Interface contacts:
Residue Y49 in the second protein is in contact with residue Q27 in the first protein (closest heavy-atom distance 3.4 Å).
Residue Q146 in the second protein contacts residue D121 in the first protein (closest heavy-atom distance 3.0 Å).
Residue P120 in the second protein contacts residue G144 in the first protein (closest heavy-atom distance 3.3 Å).
Residue E122 in the second protein is in contact with residue Q146 in the first protein (closest heavy-atom distance 3.9 Å).
Residue R47 in the second protein interacts with residue E30 in the first protein (closest heavy-atom distance 3.6 Å).
Residue F51 in the second protein contacts residue R26 in the first protein (closest heavy-atom distance 3.8 Å).
Residue R26 in the second protein interacts with residue Y49 in the first protein (closest heavy-atom distance 3.2 Å).
Residue N140 in the second protein interacts with residue L142 in the first protein (closest heavy-atom distance 3.9 Å).
Residue T145 in the second protein interacts with residue P120 in the first protein (closest heavy-atom distance 2.8 Å).
Residue G144 in the second protein interacts with residue P120 in the first protein (closest heavy-atom distance 3.5 Å).
Residue A141 in the second protein is in contact with residue L142 in the first protein (closest heavy-atom distance 3.4 Å).
Residue E30 in the second protein interacts with residue R143 in the first protein (closest heavy-atom distance 3.1 Å).
Residue L138 in the second protein interacts with residue R143 in the first protein (closest heavy-atom distance 3.8 Å).
Residue F123 in the second protein is in contact with residue L142 in the first protein (closest heavy-atom distance 3.4 Å).
Residue R26 in the second protein interacts with residue V50 in the first protein (closest heavy-atom distance 3.9 Å).
Residue D121 in the second protein contacts residue G144 in the first protein (closest heavy-atom distance 3.2 Å).
Residue F119 in the second protein contacts residue A141 in the first protein (closest heavy-atom distance 3.5 Å).
Residue L142 in the second protein contacts residue F119 in the first protein (closest heavy-atom distance 3.5 Å).
Residue T95 in the second protein is in contact with residue Y116 in the first protein (closest heavy-atom distance 3.0 Å).
Residue G144 in the second protein interacts with residue D121 in the first protein (closest heavy-atom distance 3.2 Å).
Residue Y49 in the second protein contacts residue R26 in the first protein (closest heavy-atom distance 3.5 Å).
Residue R33 in the second protein interacts with residue R33 in the first protein (closest heavy-atom distance 3.4 Å).
Residue G48 in the second protein interacts with residue R34 in the first protein (closest heavy-atom distance 3.3 Å).
Residue R26 in the second protein contacts residue F51 in the first protein (closest heavy-atom distance 3.5 Å).
Residue F119 in the second protein is in contact with residue F119 in the first protein (closest heavy-atom distance 3.6 Å).
Residue G48 in the second protein interacts with residue E30 in the first protein (closest heavy-atom distance 3.8 Å).
Residue F119 in the second protein is in contact with residue L142 in the first protein (closest heavy-atom distance 3.5 Å).
Residue F98 in the second protein interacts with residue F119 in the first protein (closest heavy-atom distance 3.4 Å).
Residue L142 in the second protein contacts residue L138 in the first protein (closest heavy-atom distance 3.9 Å).
Residue N140 in the second protein interacts with residue N140 in the first protein (closest heavy-atom distance 3.2 Å).
Residue R143 in the second protein interacts with residue E30 in the first protein (closest heavy-atom distance 3.2 Å).
Residue Y49 in the second protein interacts with residue E30 in the first protein (closest heavy-atom distance 4.0 Å).
Residue E30 in the second protein is in contact with residue Y49 in the first protein (closest heavy-atom distance 3.7 Å).
Residue L142 in the second protein is in contact with residue W103 in the first protein (closest heavy-atom distance 3.7 Å).
Residue W103 in the second protein interacts with residue L142 in the first protein (closest heavy-atom distance 3.9 Å).
Residue A118 in the second protein is in contact with residue T95 in the first protein (closest heavy-atom distance 3.4 Å).
Residue D121 in the second protein interacts with residue Q146 in the first protein (closest heavy-atom distance 3.0 Å).
Residue Q27 in the second protein is in contact with residue Y49 in the first protein (closest heavy-atom distance 3.6 Å).
Residue E30 in the second protein is in contact with residue G48 in the first protein (closest heavy-atom distance 3.6 Å).
Residue L142 in the second protein interacts with residue A141 in the first protein (closest heavy-atom distance 3.5 Å).
Residue F119 in the second protein contacts residue F98 in the first protein (closest heavy-atom distance 3.4 Å).
Residue Y116 in the second protein interacts with residue T95 in the first protein (closest heavy-atom distance 3.7 Å).
Residue D29 in the second protein is in contact with residue R143 in the first protein (closest heavy-atom distance 3.8 Å).
Residue T139 in the second protein is in contact with residue L142 in the first protein (closest heavy-atom distance 3.8 Å).
Residue P120 in the second protein contacts residue T145 in the first protein (closest heavy-atom distance 2.9 Å).
Residue M104 in the second protein is in contact with residue M104 in the first protein (closest heavy-atom distance 3.5 Å).
Residue E30 in the second protein is in contact with residue R47 in the first protein (closest heavy-atom distance 3.8 Å).
Residue F52 in the second protein interacts with residue E122 in the first protein (closest heavy-atom distance 3.6 Å).
Residue A141 in the second protein is in contact with residue F119 in the first protein (closest heavy-atom distance 3.8 Å).
Residue T95 in the second protein is in contact with residue A118 in the first protein (closest heavy-atom distance 3.1 Å).
Residue F123 in the second protein is in contact with residue R143 in the first protein (closest heavy-atom distance 3.1 Å).
Residue D121 in the second protein is in contact with residue T145 in the first protein (closest heavy-atom distance 3.1 Å).
Residue T95 in the second protein is in contact with residue R117 in the first protein (closest heavy-atom distance 3.9 Å).
Residue R34 in the second protein contacts residue G48 in the first protein (closest heavy-atom distance 3.2 Å).
Residue R143 in the second protein is in contact with residue F123 in the first protein (closest heavy-atom distance 3.2 Å).
Residue L142 in the second protein is in contact with residue F123 in the first protein (closest heavy-atom distance 3.4 Å).
Residue E122 in the second protein is in contact with residue F52 in the first protein (closest heavy-atom distance 3.1 Å).
Residue L142 in the second protein is in contact with residue T139 in the first protein (closest heavy-atom distance 3.6 Å).
Residue T145 in the second protein interacts with residue D121 in the first protein (closest heavy-atom distance 3.1 Å).
Residue F119 in the second protein is in contact with residue T145 in the first protein (closest heavy-atom distance 3.9 Å).

These two protein chains interact to form a complex.

Sequence of the first protein:
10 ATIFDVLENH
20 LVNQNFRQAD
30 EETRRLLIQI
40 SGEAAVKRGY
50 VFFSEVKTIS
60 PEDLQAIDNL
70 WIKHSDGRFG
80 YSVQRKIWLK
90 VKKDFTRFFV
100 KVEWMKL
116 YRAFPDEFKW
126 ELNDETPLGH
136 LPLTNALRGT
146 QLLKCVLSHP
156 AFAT

Sequence of the second protein:
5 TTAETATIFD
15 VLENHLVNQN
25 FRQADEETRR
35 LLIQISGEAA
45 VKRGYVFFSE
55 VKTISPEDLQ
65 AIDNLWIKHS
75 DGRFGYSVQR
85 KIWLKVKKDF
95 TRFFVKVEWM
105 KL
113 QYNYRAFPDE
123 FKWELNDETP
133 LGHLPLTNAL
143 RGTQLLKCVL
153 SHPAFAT